Residue-level contacts at the interface:
Residue G37 in protein 2 contacts residue K100 in protein 1 (closest heavy-atom distance 4.5 Å).
Residue V47 in protein 2 contacts residue W101 in protein 1 (closest heavy-atom distance 4.0 Å).
Residue R41 in protein 2 interacts with residue N96 in protein 1 (closest heavy-atom distance 3.0 Å).
Residue R35 in protein 2 interacts with residue W101 in protein 1 (closest heavy-atom distance 3.4 Å).
Residue R44 in protein 2 interacts with residue W101 in protein 1 (closest heavy-atom distance 3.5 Å).
Residue R35 in protein 2 is in contact with residue K100 in protein 1 (closest heavy-atom distance 4.1 Å).
Residue E48 in protein 2 is in contact with residue W101 in protein 1 (closest heavy-atom distance 4.5 Å).
Residue R44 in protein 2 contacts residue K100 in protein 1 (closest heavy-atom distance 3.4 Å).
Residue D36 in protein 2 is in contact with residue K100 in protein 1 (closest heavy-atom distance 3.3 Å).
Residue R44 in protein 2 contacts residue K99 in protein 1 (closest heavy-atom distance 3.0 Å).
Residue D36 in protein 2 contacts residue W101 in protein 1 (closest heavy-atom distance 3.8 Å).
Residue V33 in protein 2 contacts residue W101 in protein 1 (closest heavy-atom distance 4.8 Å).
Residue R41 in protein 2 is in contact with residue K99 in protein 1 (closest heavy-atom distance 4.5 Å).
Residue A38 in protein 2 interacts with residue V97 in protein 1 (closest heavy-atom distance 3.3 Å).
Residue R41 in protein 2 contacts residue V97 in protein 1 (closest heavy-atom distance 3.4 Å).
Residue R35 in protein 2 contacts residue S102 in protein 1 (closest heavy-atom distance 4.8 Å).
Residue S67 in protein 2 interacts with residue W101 in protein 1 (closest heavy-atom distance 4.3 Å).
Residue E45 in protein 2 contacts residue K99 in protein 1 (closest heavy-atom distance 3.2 Å).

This data describes a binding interaction between two proteins.

Sequence of protein 2:
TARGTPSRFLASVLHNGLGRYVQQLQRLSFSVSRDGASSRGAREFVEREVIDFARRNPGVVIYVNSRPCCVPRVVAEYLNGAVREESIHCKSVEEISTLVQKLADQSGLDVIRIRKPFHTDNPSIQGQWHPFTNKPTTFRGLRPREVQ

Sequence of protein 1:
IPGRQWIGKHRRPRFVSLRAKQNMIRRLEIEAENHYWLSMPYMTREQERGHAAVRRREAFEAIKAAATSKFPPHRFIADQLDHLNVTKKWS